Sequence of the first protein:
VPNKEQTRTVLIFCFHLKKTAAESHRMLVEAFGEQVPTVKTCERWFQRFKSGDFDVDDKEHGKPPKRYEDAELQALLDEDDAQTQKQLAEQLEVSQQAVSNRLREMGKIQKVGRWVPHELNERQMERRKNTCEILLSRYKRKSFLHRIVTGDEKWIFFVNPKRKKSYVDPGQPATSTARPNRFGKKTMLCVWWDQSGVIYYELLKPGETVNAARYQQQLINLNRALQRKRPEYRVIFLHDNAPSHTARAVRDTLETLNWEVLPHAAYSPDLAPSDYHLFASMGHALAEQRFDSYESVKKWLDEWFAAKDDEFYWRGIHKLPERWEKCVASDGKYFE

Sequence of the second protein:
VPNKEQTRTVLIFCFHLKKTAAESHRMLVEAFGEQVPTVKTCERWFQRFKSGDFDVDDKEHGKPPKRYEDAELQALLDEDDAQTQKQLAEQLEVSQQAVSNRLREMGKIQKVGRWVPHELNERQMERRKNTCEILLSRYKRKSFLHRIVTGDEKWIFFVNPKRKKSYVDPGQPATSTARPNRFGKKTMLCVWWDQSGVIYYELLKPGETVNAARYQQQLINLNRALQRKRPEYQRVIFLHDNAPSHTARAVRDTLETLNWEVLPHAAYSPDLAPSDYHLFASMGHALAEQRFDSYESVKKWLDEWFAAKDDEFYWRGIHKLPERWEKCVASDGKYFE

The following describes two proteins that form a bound complex.

Contacts between the two chains:
Residue L81 in the second protein interacts with residue Y171 in the first protein (closest heavy-atom distance 3.1 Å).
Residue S170 in the second protein is in contact with residue A86 in the first protein (closest heavy-atom distance 3.1 Å).
Residue I113 in the second protein is in contact with residue V172 in the first protein (closest heavy-atom distance 2.7 Å).
Residue W119 in the second protein interacts with residue A182 in the first protein (closest heavy-atom distance 3.4 Å).
Residue V120 in the second protein interacts with residue R183 in the first protein (closest heavy-atom distance 2.9 Å).
Residue V14 in the second protein interacts with residue F17 in the first protein (closest heavy-atom distance 3.3 Å).
Residue Q10 in the second protein interacts with residue T13 in the first protein (closest heavy-atom distance 3.4 Å).
Residue A35 in the second protein is in contact with residue L21 in the first protein (closest heavy-atom distance 3.2 Å).
Residue K115 in the second protein interacts with residue S170 in the first protein (closest heavy-atom distance 3.0 Å).
Residue K168 in the second protein interacts with residue G117 in the first protein (closest heavy-atom distance 3.0 Å).
Residue D85 in the second protein interacts with residue S170 in the first protein (closest heavy-atom distance 3.1 Å).
Residue D173 in the second protein is in contact with residue G111 in the first protein (closest heavy-atom distance 3.4 Å).
Residue V172 in the second protein contacts residue I113 in the first protein (closest heavy-atom distance 2.5 Å).
Residue S170 in the second protein contacts residue Q114 in the first protein (closest heavy-atom distance 3.0 Å).
Residue V120 in the second protein is in contact with residue T181 in the first protein (closest heavy-atom distance 2.9 Å).
Residue R167 in the second protein contacts residue W119 in the first protein (closest heavy-atom distance 3.4 Å).
Residue F36 in the second protein is in contact with residue F17 in the first protein (closest heavy-atom distance 3.4 Å).
Residue D173 in the second protein contacts residue K112 in the first protein (closest heavy-atom distance 3.2 Å).
Residue L21 in the second protein contacts residue A35 in the first protein (closest heavy-atom distance 3.3 Å).
Residue F36 in the second protein contacts residue H20 in the first protein (closest heavy-atom distance 3.4 Å).
Residue T179 in the second protein is in contact with residue G117 in the first protein (closest heavy-atom distance 3.2 Å).
Residue R118 in the second protein interacts with residue S180 in the first protein (closest heavy-atom distance 3.2 Å).
Residue S170 in the second protein interacts with residue D85 in the first protein (closest heavy-atom distance 2.5 Å).
Residue T181 in the second protein contacts residue V120 in the first protein (closest heavy-atom distance 3.1 Å).
Residue Q114 in the second protein interacts with residue Y171 in the first protein (closest heavy-atom distance 3.5 Å).
Residue K115 in the second protein contacts residue Q176 in the first protein (closest heavy-atom distance 2.6 Å).
Residue F17 in the second protein interacts with residue F36 in the first protein (closest heavy-atom distance 3.5 Å).
Residue W119 in the second protein is in contact with residue T181 in the first protein (closest heavy-atom distance 3.1 Å).
Residue I113 in the second protein contacts residue P174 in the first protein (closest heavy-atom distance 3.0 Å).
Residue Q114 in the second protein is in contact with residue S170 in the first protein (closest heavy-atom distance 3.5 Å).
Residue F17 in the second protein is in contact with residue A35 in the first protein (closest heavy-atom distance 3.2 Å).
Residue D85 in the second protein interacts with residue Y171 in the first protein (closest heavy-atom distance 2.9 Å).
Residue A178 in the second protein interacts with residue K115 in the first protein (closest heavy-atom distance 3.4 Å).
Residue Y171 in the second protein contacts residue Q89 in the first protein (closest heavy-atom distance 3.0 Å).
Residue D85 in the second protein is in contact with residue T179 in the first protein (closest heavy-atom distance 3.1 Å).
Residue G117 in the second protein contacts residue K168 in the first protein (closest heavy-atom distance 2.8 Å).
Residue H20 in the second protein interacts with residue A35 in the first protein (closest heavy-atom distance 3.1 Å).
Residue S170 in the second protein interacts with residue K115 in the first protein (closest heavy-atom distance 2.9 Å).
Residue Q114 in the second protein contacts residue K169 in the first protein (closest heavy-atom distance 3.1 Å).
Residue W119 in the second protein is in contact with residue R183 in the first protein (closest heavy-atom distance 3.2 Å).
Residue E9 in the second protein is in contact with residue E9 in the first protein (closest heavy-atom distance 3.0 Å).
Residue R183 in the second protein is in contact with residue V120 in the first protein (closest heavy-atom distance 2.7 Å).
Residue V120 in the second protein is in contact with residue A182 in the first protein (closest heavy-atom distance 3.1 Å).
Residue G117 in the second protein interacts with residue R167 in the first protein (closest heavy-atom distance 2.8 Å).
Residue K112 in the second protein contacts residue D173 in the first protein (closest heavy-atom distance 2.6 Å).
Residue T181 in the second protein interacts with residue R118 in the first protein (closest heavy-atom distance 3.1 Å).
Residue S180 in the second protein interacts with residue R118 in the first protein (closest heavy-atom distance 3.4 Å).
Residue A182 in the second protein interacts with residue V120 in the first protein (closest heavy-atom distance 3.2 Å).
Residue A86 in the second protein interacts with residue S170 in the first protein (closest heavy-atom distance 3.1 Å).
Residue K169 in the second protein contacts residue A86 in the first protein (closest heavy-atom distance 2.8 Å).
Residue Y171 in the second protein contacts residue Q114 in the first protein (closest heavy-atom distance 3.3 Å).
Residue Q176 in the second protein is in contact with residue K115 in the first protein (closest heavy-atom distance 2.9 Å).
Residue I113 in the second protein contacts residue Y171 in the first protein (closest heavy-atom distance 3.2 Å).
Residue T181 in the second protein interacts with residue W119 in the first protein (closest heavy-atom distance 3.0 Å).
Residue A35 in the second protein is in contact with residue H20 in the first protein (closest heavy-atom distance 3.1 Å).
Residue R167 in the second protein is in contact with residue G117 in the first protein (closest heavy-atom distance 3.3 Å).
Residue A86 in the second protein contacts residue K169 in the first protein (closest heavy-atom distance 2.8 Å).
Residue R118 in the second protein is in contact with residue T181 in the first protein (closest heavy-atom distance 3.3 Å).
Residue Q89 in the second protein contacts residue Y171 in the first protein (closest heavy-atom distance 3.4 Å).
Residue P174 in the second protein is in contact with residue G111 in the first protein (closest heavy-atom distance 3.3 Å).